Sequence of the first protein:
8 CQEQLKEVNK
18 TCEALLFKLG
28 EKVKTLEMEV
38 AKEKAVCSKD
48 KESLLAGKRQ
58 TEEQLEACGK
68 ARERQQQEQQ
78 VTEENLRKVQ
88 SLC

Sequence of the second protein:
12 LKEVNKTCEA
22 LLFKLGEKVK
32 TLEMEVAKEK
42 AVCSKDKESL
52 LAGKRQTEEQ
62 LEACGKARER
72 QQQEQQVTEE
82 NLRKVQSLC

The following describes two proteins that form a bound complex.

Residue-level contacts at the interface:
Residue L83 in the first protein is in contact with residue T79 in the second protein (closest heavy-atom distance 3.8 Å).
Residue C65 in the first protein contacts residue C65 in the second protein (closest heavy-atom distance 2.0 Å).
Residue Q76 in the first protein contacts residue Q76 in the second protein (closest heavy-atom distance 3.3 Å).
Residue T79 in the first protein is in contact with residue E80 in the second protein (closest heavy-atom distance 3.5 Å).
Residue Q76 in the first protein interacts with residue E75 in the second protein (closest heavy-atom distance 3.7 Å).
Residue K41 in the first protein interacts with residue E36 in the second protein (closest heavy-atom distance 2.9 Å).
Residue L23 in the first protein interacts with residue L22 in the second protein (closest heavy-atom distance 3.6 Å).
Residue C19 in the first protein is in contact with residue N16 in the second protein (closest heavy-atom distance 3.4 Å).
Residue K48 in the first protein is in contact with residue D47 in the second protein (closest heavy-atom distance 3.8 Å).
Residue V86 in the first protein interacts with residue Q87 in the second protein (closest heavy-atom distance 3.8 Å).
Residue E40 in the first protein contacts residue K41 in the second protein (closest heavy-atom distance 3.6 Å).
Residue V86 in the first protein is in contact with residue V86 in the second protein (closest heavy-atom distance 3.7 Å).
Residue V30 in the first protein contacts residue L33 in the second protein (closest heavy-atom distance 3.8 Å).
Residue E59 in the first protein is in contact with residue T58 in the second protein (closest heavy-atom distance 3.8 Å).
Residue C19 in the first protein contacts residue E20 in the second protein (closest heavy-atom distance 3.8 Å).
Residue T58 in the first protein contacts residue T58 in the second protein (closest heavy-atom distance 3.7 Å).
Residue L26 in the first protein is in contact with residue L23 in the second protein (closest heavy-atom distance 3.7 Å).
Residue K55 in the first protein interacts with residue K55 in the second protein (closest heavy-atom distance 3.6 Å).
Residue G54 in the first protein interacts with residue K55 in the second protein (closest heavy-atom distance 3.5 Å).
Residue N82 in the first protein interacts with residue L83 in the second protein (closest heavy-atom distance 3.7 Å).
Residue K48 in the first protein interacts with residue L51 in the second protein (closest heavy-atom distance 3.7 Å).
Residue Q61 in the first protein interacts with residue L62 in the second protein (closest heavy-atom distance 3.5 Å).
Residue C44 in the first protein interacts with residue C44 in the second protein (closest heavy-atom distance 2.1 Å).
Residue G66 in the first protein interacts with residue C65 in the second protein (closest heavy-atom distance 3.6 Å).
Residue R69 in the first protein interacts with residue C65 in the second protein (closest heavy-atom distance 3.7 Å).
Residue E36 in the first protein contacts residue V37 in the second protein (closest heavy-atom distance 3.7 Å).
Residue K29 in the first protein contacts residue E34 in the second protein (closest heavy-atom distance 3.4 Å).
Residue V37 in the first protein interacts with residue V37 in the second protein (closest heavy-atom distance 3.5 Å).
Residue T79 in the first protein interacts with residue Q76 in the second protein (closest heavy-atom distance 3.1 Å).
Residue E34 in the first protein is in contact with residue K29 in the second protein (closest heavy-atom distance 3.4 Å).
Residue R69 in the first protein is in contact with residue A68 in the second protein (closest heavy-atom distance 3.6 Å).
Residue L33 in the first protein interacts with residue L33 in the second protein (closest heavy-atom distance 3.8 Å).
Residue L23 in the first protein is in contact with residue L26 in the second protein (closest heavy-atom distance 3.3 Å).
Residue Q72 in the first protein contacts residue Q72 in the second protein (closest heavy-atom distance 3.5 Å).
Residue V37 in the first protein contacts residue E36 in the second protein (closest heavy-atom distance 3.6 Å).
Residue C19 in the first protein is in contact with residue C19 in the second protein (closest heavy-atom distance 2.1 Å).
Residue L51 in the first protein is in contact with residue K55 in the second protein (closest heavy-atom distance 3.8 Å).
Residue E40 in the first protein interacts with residue C44 in the second protein (closest heavy-atom distance 3.3 Å).
Residue D47 in the first protein is in contact with residue K48 in the second protein (closest heavy-atom distance 3.6 Å).
Residue C90 in the first protein is in contact with residue C90 in the second protein (closest heavy-atom distance 2.0 Å).
Residue Q73 in the first protein is in contact with residue Q72 in the second protein (closest heavy-atom distance 3.3 Å).
Residue L83 in the first protein interacts with residue L83 in the second protein (closest heavy-atom distance 3.7 Å).
Residue E40 in the first protein contacts residue E40 in the second protein (closest heavy-atom distance 3.0 Å).
Residue C65 in the first protein contacts residue G66 in the second protein (closest heavy-atom distance 3.6 Å).
Residue L33 in the first protein interacts with residue E34 in the second protein (closest heavy-atom distance 3.8 Å).
Residue R69 in the first protein contacts residue Q72 in the second protein (closest heavy-atom distance 2.9 Å).
Residue L62 in the first protein contacts residue Q61 in the second protein (closest heavy-atom distance 3.4 Å).
Residue N16 in the first protein is in contact with residue N16 in the second protein (closest heavy-atom distance 3.3 Å).
Residue T58 in the first protein contacts residue E59 in the second protein (closest heavy-atom distance 3.8 Å).
Residue E34 in the first protein contacts residue L33 in the second protein (closest heavy-atom distance 3.8 Å).
Residue V30 in the first protein is in contact with residue V30 in the second protein (closest heavy-atom distance 3.4 Å).
Residue Q72 in the first protein contacts residue R69 in the second protein (closest heavy-atom distance 3.0 Å).
Residue Q76 in the first protein is in contact with residue T79 in the second protein (closest heavy-atom distance 3.2 Å).
Residue L23 in the first protein contacts residue L23 in the second protein (closest heavy-atom distance 3.8 Å).
Residue T79 in the first protein is in contact with residue T79 in the second protein (closest heavy-atom distance 3.6 Å).
Residue V15 in the first protein interacts with residue N16 in the second protein (closest heavy-atom distance 3.8 Å).
Residue L51 in the first protein is in contact with residue L52 in the second protein (closest heavy-atom distance 3.8 Å).
Residue E20 in the first protein interacts with residue C19 in the second protein (closest heavy-atom distance 3.7 Å).
Residue K41 in the first protein contacts residue E40 in the second protein (closest heavy-atom distance 3.6 Å).
Residue A68 in the first protein contacts residue R69 in the second protein (closest heavy-atom distance 3.3 Å).